This data describes a binding interaction between two proteins.

Residue-level contacts at the interface:
Residue A18 in protein 2 is in contact with residue N16 in protein 1 (closest heavy-atom distance 4.5 Å).
Residue S17 in protein 2 is in contact with residue A18 in protein 1 (closest heavy-atom distance 3.6 Å).
Residue A18 in protein 2 contacts residue A18 in protein 1 (closest heavy-atom distance 4.8 Å).
Residue N16 in protein 2 interacts with residue N16 in protein 1 (closest heavy-atom distance 4.2 Å).
Residue N16 in protein 2 is in contact with residue A18 in protein 1 (closest heavy-atom distance 4.5 Å).
Residue S17 in protein 2 interacts with residue N16 in protein 1 (closest heavy-atom distance 4.2 Å).
Residue A18 in protein 2 interacts with residue S17 in protein 1 (closest heavy-atom distance 3.6 Å).
Residue S17 in protein 2 contacts residue S17 in protein 1 (closest heavy-atom distance 4.7 Å).
Residue N16 in protein 2 contacts residue S17 in protein 1 (closest heavy-atom distance 4.2 Å).

Sequence of protein 1:
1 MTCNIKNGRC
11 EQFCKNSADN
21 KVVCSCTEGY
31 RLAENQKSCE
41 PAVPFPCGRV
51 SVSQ

Sequence of protein 2:
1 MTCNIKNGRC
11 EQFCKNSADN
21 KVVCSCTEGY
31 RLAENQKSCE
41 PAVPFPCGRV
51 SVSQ